Residue-level contacts at the interface:
Residue V82 in chain B is in contact with residue H87 in chain A (closest heavy-atom distance 4.9 Å).
Residue I87 in chain B interacts with residue L94 in chain A (closest heavy-atom distance 3.6 Å).
Residue I105 in chain B is in contact with residue L93 in chain A (closest heavy-atom distance 4.0 Å).
Residue G80 in chain B is in contact with residue Y89 in chain A (closest heavy-atom distance 4.2 Å).
Residue L109 in chain B contacts residue Y89 in chain A (closest heavy-atom distance 4.9 Å).
Residue L101 in chain B is in contact with residue L97 in chain A (closest heavy-atom distance 4.7 Å).
Residue I105 in chain B is in contact with residue Y89 in chain A (closest heavy-atom distance 4.0 Å).
Residue I87 in chain B contacts residue L93 in chain A (closest heavy-atom distance 4.6 Å).
Residue I87 in chain B contacts residue L97 in chain A (closest heavy-atom distance 4.1 Å).
Residue V82 in chain B contacts residue T90 in chain A (closest heavy-atom distance 5.0 Å).
Residue Y86 in chain B contacts residue T90 in chain A (closest heavy-atom distance 4.1 Å).
Residue Y86 in chain B contacts residue Y89 in chain A (closest heavy-atom distance 4.5 Å).
Residue G83 in chain B interacts with residue T90 in chain A (closest heavy-atom distance 3.8 Å).
Residue Y86 in chain B is in contact with residue L93 in chain A (closest heavy-atom distance 3.6 Å).
Residue V82 in chain B contacts residue Y89 in chain A (closest heavy-atom distance 4.9 Å).

The following describes two proteins that form a bound complex.

Sequence of chain A:
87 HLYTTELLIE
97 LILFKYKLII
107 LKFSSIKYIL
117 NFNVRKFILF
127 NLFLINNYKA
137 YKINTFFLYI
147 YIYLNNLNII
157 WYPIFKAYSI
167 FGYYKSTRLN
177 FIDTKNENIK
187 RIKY

Sequence of chain B:
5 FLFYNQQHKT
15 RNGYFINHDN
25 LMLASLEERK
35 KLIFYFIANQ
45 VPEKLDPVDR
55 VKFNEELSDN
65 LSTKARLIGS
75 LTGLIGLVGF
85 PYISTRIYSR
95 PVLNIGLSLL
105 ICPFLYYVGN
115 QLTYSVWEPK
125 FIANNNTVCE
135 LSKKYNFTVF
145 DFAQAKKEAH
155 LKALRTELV